Contacts between the two chains:
Residue P60 in protein 1 contacts residue Y75 in protein 2 (closest heavy-atom distance 3.8 Å).
Residue L74 in protein 1 contacts residue L63 in protein 2 (closest heavy-atom distance 4.2 Å).
Residue L57 in protein 1 interacts with residue Y75 in protein 2 (closest heavy-atom distance 4.0 Å).
Residue V58 in protein 1 is in contact with residue Y75 in protein 2 (closest heavy-atom distance 4.4 Å).
Residue D70 in protein 1 interacts with residue Y75 in protein 2 (closest heavy-atom distance 3.5 Å).
Residue V50 in protein 1 interacts with residue W4 in protein 2 (closest heavy-atom distance 3.9 Å).
Residue N47 in protein 1 contacts residue A7 in protein 2 (closest heavy-atom distance 3.5 Å).
Residue F63 in protein 1 contacts residue G25 in protein 2 (closest heavy-atom distance 4.0 Å).
Residue E85 in protein 1 contacts residue W4 in protein 2 (closest heavy-atom distance 2.8 Å).
Residue L165 in protein 1 interacts with residue R14 in protein 2 (closest heavy-atom distance 3.8 Å).
Residue F63 in protein 1 is in contact with residue Y28 in protein 2 (closest heavy-atom distance 3.4 Å).
Residue N47 in protein 1 is in contact with residue N5 in protein 2 (closest heavy-atom distance 2.8 Å).
Residue L57 in protein 1 is in contact with residue L67 in protein 2 (closest heavy-atom distance 3.9 Å).
Residue F72 in protein 1 is in contact with residue D20 in protein 2 (closest heavy-atom distance 3.7 Å).
Residue H49 in protein 1 interacts with residue A7 in protein 2 (closest heavy-atom distance 4.0 Å).
Residue E71 in protein 1 contacts residue L67 in protein 2 (closest heavy-atom distance 3.4 Å).
Residue D70 in protein 1 contacts residue L67 in protein 2 (closest heavy-atom distance 3.7 Å).
Residue A69 in protein 1 is in contact with residue Y28 in protein 2 (closest heavy-atom distance 3.5 Å).
Residue V58 in protein 1 interacts with residue Y28 in protein 2 (closest heavy-atom distance 3.8 Å).
Residue I68 in protein 1 is in contact with residue L21 in protein 2 (closest heavy-atom distance 4.4 Å).
Residue E81 in protein 1 is in contact with residue W4 in protein 2 (closest heavy-atom distance 3.6 Å).
Residue Y51 in protein 1 interacts with residue I6 in protein 2 (closest heavy-atom distance 3.5 Å).
Residue F63 in protein 1 is in contact with residue K29 in protein 2 (closest heavy-atom distance 3.8 Å).
Residue D70 in protein 1 contacts residue Y28 in protein 2 (closest heavy-atom distance 3.2 Å).
Residue V50 in protein 1 interacts with residue I6 in protein 2 (closest heavy-atom distance 4.1 Å).
Residue E71 in protein 1 is in contact with residue Y28 in protein 2 (closest heavy-atom distance 3.6 Å).
Residue F72 in protein 1 contacts residue L21 in protein 2 (closest heavy-atom distance 3.7 Å).
Residue D70 in protein 1 interacts with residue R31 in protein 2 (closest heavy-atom distance 2.9 Å).
Residue L57 in protein 1 is in contact with residue A74 in protein 2 (closest heavy-atom distance 3.9 Å).
Residue V50 in protein 1 is in contact with residue N5 in protein 2 (closest heavy-atom distance 4.0 Å).
Residue H49 in protein 1 contacts residue N5 in protein 2 (closest heavy-atom distance 2.9 Å).
Residue E71 in protein 1 interacts with residue A27 in protein 2 (closest heavy-atom distance 3.9 Å).
Residue E71 in protein 1 is in contact with residue R31 in protein 2 (closest heavy-atom distance 2.8 Å).
Residue E71 in protein 1 contacts residue Y60 in protein 2 (closest heavy-atom distance 3.7 Å).
Residue P60 in protein 1 contacts residue L32 in protein 2 (closest heavy-atom distance 4.0 Å).
Residue D59 in protein 1 is in contact with residue Y28 in protein 2 (closest heavy-atom distance 4.5 Å).
Residue E85 in protein 1 is in contact with residue Y2 in protein 2 (closest heavy-atom distance 4.0 Å).
Residue F72 in protein 1 interacts with residue Y60 in protein 2 (closest heavy-atom distance 3.9 Å).
Residue F48 in protein 1 contacts residue N5 in protein 2 (closest heavy-atom distance 3.5 Å).
Residue F72 in protein 1 contacts residue V17 in protein 2 (closest heavy-atom distance 3.8 Å).
Residue Y51 in protein 1 interacts with residue V17 in protein 2 (closest heavy-atom distance 4.0 Å).
Residue L74 in protein 1 is in contact with residue Q66 in protein 2 (closest heavy-atom distance 4.0 Å).
Residue F48 in protein 1 interacts with residue A7 in protein 2 (closest heavy-atom distance 4.2 Å).
Residue V82 in protein 1 interacts with residue W4 in protein 2 (closest heavy-atom distance 3.9 Å).
Residue P77 in protein 1 interacts with residue W4 in protein 2 (closest heavy-atom distance 3.5 Å).
Residue E71 in protein 1 interacts with residue S24 in protein 2 (closest heavy-atom distance 4.5 Å).
Residue E71 in protein 1 interacts with residue S64 in protein 2 (closest heavy-atom distance 2.7 Å).
Residue L57 in protein 1 contacts residue P68 in protein 2 (closest heavy-atom distance 3.8 Å).
Residue P60 in protein 1 is in contact with residue Y28 in protein 2 (closest heavy-atom distance 3.8 Å).
Residue E85 in protein 1 contacts residue D3 in protein 2 (closest heavy-atom distance 3.5 Å).
Residue E85 in protein 1 interacts with residue N5 in protein 2 (closest heavy-atom distance 3.0 Å).
Residue Y51 in protein 1 contacts residue L21 in protein 2 (closest heavy-atom distance 4.0 Å).
Residue A69 in protein 1 is in contact with residue S24 in protein 2 (closest heavy-atom distance 3.6 Å).
Residue H49 in protein 1 is in contact with residue I6 in protein 2 (closest heavy-atom distance 2.7 Å).
Residue E71 in protein 1 interacts with residue L63 in protein 2 (closest heavy-atom distance 3.5 Å).
Residue H49 in protein 1 is in contact with residue W4 in protein 2 (closest heavy-atom distance 4.2 Å).
Residue G67 in protein 1 is in contact with residue L21 in protein 2 (closest heavy-atom distance 4.4 Å).
Residue A69 in protein 1 interacts with residue G25 in protein 2 (closest heavy-atom distance 4.4 Å).
Residue F72 in protein 1 contacts residue S24 in protein 2 (closest heavy-atom distance 3.3 Å).
Residue F63 in protein 1 contacts residue I34 in protein 2 (closest heavy-atom distance 4.5 Å).

These two protein chains interact to form a complex.

Sequence of protein 2:
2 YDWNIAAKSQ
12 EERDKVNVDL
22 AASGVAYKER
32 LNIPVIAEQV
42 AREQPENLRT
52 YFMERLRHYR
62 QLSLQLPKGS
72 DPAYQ

Sequence of protein 1:
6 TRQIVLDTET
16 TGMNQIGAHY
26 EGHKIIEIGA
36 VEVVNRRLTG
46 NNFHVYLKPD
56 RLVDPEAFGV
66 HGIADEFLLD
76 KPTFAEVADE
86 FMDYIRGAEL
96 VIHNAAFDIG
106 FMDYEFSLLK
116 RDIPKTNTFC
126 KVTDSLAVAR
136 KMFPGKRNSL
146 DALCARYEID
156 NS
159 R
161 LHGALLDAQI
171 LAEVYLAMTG